Interface contacts:
Residue G386 in the second protein interacts with residue E8 in the first protein (closest heavy-atom distance 4.4 Å).

Sequence of the first protein:
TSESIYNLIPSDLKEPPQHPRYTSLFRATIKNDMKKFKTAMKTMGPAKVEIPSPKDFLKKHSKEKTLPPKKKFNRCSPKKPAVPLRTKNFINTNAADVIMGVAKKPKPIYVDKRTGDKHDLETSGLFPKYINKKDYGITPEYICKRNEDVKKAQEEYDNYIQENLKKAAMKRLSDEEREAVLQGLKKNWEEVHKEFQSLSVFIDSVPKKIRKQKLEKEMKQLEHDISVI

These two protein chains interact to form a complex.

Sequence of the second protein:
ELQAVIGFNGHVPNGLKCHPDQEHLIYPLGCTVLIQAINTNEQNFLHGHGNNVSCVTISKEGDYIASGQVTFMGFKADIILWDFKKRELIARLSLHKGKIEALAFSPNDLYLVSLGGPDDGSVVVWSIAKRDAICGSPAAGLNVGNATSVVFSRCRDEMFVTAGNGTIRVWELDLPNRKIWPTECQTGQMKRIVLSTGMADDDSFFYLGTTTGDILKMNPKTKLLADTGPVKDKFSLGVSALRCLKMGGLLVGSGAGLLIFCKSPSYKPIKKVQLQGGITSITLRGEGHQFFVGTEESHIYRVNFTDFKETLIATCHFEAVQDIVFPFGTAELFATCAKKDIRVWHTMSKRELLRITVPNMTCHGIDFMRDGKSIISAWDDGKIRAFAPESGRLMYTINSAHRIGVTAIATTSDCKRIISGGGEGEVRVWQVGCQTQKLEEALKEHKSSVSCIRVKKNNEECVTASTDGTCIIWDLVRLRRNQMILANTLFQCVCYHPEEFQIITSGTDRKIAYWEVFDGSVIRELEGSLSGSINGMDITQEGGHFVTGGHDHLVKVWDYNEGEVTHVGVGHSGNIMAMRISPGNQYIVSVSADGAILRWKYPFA